This data describes a binding interaction between two proteins.

Sequence of chain A:
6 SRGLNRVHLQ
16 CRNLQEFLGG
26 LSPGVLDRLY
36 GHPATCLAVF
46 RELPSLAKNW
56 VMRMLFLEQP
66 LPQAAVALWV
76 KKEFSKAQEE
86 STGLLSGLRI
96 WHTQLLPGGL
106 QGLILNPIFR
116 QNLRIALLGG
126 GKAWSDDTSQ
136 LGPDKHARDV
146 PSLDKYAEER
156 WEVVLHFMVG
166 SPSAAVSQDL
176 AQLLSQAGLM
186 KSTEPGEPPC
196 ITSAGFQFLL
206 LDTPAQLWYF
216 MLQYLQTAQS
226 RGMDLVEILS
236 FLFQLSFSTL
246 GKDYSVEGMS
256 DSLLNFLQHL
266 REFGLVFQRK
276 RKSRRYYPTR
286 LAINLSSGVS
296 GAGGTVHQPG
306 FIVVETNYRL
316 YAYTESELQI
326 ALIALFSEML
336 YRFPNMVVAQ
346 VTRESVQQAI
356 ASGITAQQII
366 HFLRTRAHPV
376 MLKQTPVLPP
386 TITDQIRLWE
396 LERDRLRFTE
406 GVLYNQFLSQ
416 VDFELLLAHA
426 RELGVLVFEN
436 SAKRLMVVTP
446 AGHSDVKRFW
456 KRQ

Sequence of chain B:
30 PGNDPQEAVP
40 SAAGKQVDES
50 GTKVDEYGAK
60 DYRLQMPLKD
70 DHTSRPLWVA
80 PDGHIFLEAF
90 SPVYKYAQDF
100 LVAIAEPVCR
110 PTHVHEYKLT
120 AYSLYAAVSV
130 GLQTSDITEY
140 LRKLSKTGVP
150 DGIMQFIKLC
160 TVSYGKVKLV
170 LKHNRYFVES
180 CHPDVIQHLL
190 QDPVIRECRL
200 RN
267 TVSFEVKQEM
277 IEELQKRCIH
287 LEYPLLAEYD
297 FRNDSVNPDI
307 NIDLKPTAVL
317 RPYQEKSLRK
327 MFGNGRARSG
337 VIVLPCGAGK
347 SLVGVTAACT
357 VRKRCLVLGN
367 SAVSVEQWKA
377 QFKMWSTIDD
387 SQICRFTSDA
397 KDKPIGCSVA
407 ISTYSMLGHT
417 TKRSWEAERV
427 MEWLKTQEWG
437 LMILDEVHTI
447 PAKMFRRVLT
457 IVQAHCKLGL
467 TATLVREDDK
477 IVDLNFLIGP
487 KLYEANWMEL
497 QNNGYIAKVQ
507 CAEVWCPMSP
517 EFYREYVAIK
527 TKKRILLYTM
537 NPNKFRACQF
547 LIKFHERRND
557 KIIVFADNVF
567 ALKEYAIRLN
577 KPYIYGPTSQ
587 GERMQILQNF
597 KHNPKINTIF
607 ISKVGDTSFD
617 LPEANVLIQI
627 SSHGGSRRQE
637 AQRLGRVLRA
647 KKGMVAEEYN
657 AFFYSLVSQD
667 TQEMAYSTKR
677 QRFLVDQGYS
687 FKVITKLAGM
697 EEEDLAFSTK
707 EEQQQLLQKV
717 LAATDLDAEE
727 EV

Residue-level contacts at the interface:
Residue E115 in chain B is in contact with residue E310 in chain A (closest heavy-atom distance 3.6 Å).
Residue R62 in chain B is in contact with residue N340 in chain A (closest heavy-atom distance 3.0 Å).
Residue K59 in chain B is in contact with residue N340 in chain A (closest heavy-atom distance 3.4 Å).
Residue H114 in chain B is in contact with residue V308 in chain A (closest heavy-atom distance 3.6 Å).
Residue F89 in chain B interacts with residue V308 in chain A (closest heavy-atom distance 4.1 Å).
Residue V78 in chain B contacts residue P339 in chain A (closest heavy-atom distance 3.8 Å).
Residue A79 in chain B contacts residue P339 in chain A (closest heavy-atom distance 3.8 Å).
Residue F687 in chain B interacts with residue T386 in chain A (closest heavy-atom distance 2.8 Å).
Residue E115 in chain B is in contact with residue L315 in chain A (closest heavy-atom distance 4.5 Å).
Residue W77 in chain B contacts residue Y318 in chain A (closest heavy-atom distance 3.4 Å).
Residue H114 in chain B is in contact with residue Q379 in chain A (closest heavy-atom distance 3.3 Å).
Residue P80 in chain B contacts residue P339 in chain A (closest heavy-atom distance 4.4 Å).
Residue D70 in chain B interacts with residue H302 in chain A (closest heavy-atom distance 4.5 Å).
Residue S49 in chain B interacts with residue Y336 in chain A (closest heavy-atom distance 3.2 Å).
Residue S49 in chain B is in contact with residue R337 in chain A (closest heavy-atom distance 4.0 Å).
Residue H114 in chain B interacts with residue V309 in chain A (closest heavy-atom distance 4.0 Å).
Residue P66 in chain B interacts with residue H302 in chain A (closest heavy-atom distance 3.1 Å).
Residue E48 in chain B is in contact with residue R337 in chain A (closest heavy-atom distance 2.9 Å).
Residue A79 in chain B contacts residue F338 in chain A (closest heavy-atom distance 4.0 Å).
Residue V689 in chain B contacts residue L393 in chain A (closest heavy-atom distance 4.0 Å).
Residue F85 in chain B interacts with residue P339 in chain A (closest heavy-atom distance 3.9 Å).
Residue L67 in chain B contacts residue H302 in chain A (closest heavy-atom distance 3.8 Å).
Residue H114 in chain B contacts residue I307 in chain A (closest heavy-atom distance 4.2 Å).
Residue H83 in chain B is in contact with residue P339 in chain A (closest heavy-atom distance 3.9 Å).
Residue V689 in chain B contacts residue D389 in chain A (closest heavy-atom distance 2.9 Å).
Residue Q677 in chain B contacts residue N312 in chain A (closest heavy-atom distance 2.6 Å).
Residue P80 in chain B contacts residue F338 in chain A (closest heavy-atom distance 3.5 Å).
Residue K44 in chain B contacts residue Q353 in chain A (closest heavy-atom distance 3.5 Å).
Residue W77 in chain B contacts residue T319 in chain A (closest heavy-atom distance 3.5 Å).
Residue V681 in chain B interacts with residue T311 in chain A (closest heavy-atom distance 3.9 Å).
Residue E115 in chain B is in contact with residue Y313 in chain A (closest heavy-atom distance 4.0 Å).
Residue Y116 in chain B contacts residue Y318 in chain A (closest heavy-atom distance 2.9 Å).
Residue F89 in chain B contacts residue F306 in chain A (closest heavy-atom distance 3.5 Å).
Residue K44 in chain B is in contact with residue L335 in chain A (closest heavy-atom distance 3.3 Å).
Residue D47 in chain B interacts with residue Y336 in chain A (closest heavy-atom distance 3.3 Å).
Residue D682 in chain B is in contact with residue E310 in chain A (closest heavy-atom distance 4.5 Å).
Residue W77 in chain B is in contact with residue P339 in chain A (closest heavy-atom distance 4.3 Å).
Residue H114 in chain B contacts residue F306 in chain A (closest heavy-atom distance 3.5 Å).
Residue E115 in chain B interacts with residue V308 in chain A (closest heavy-atom distance 3.7 Å).
Residue V113 in chain B contacts residue E310 in chain A (closest heavy-atom distance 3.3 Å).
Residue F85 in chain B is in contact with residue V342 in chain A (closest heavy-atom distance 3.7 Å).
Residue W77 in chain B interacts with residue N340 in chain A (closest heavy-atom distance 3.3 Å).
Residue L63 in chain B interacts with residue P304 in chain A (closest heavy-atom distance 4.1 Å).
Residue W511 in chain B is in contact with residue L393 in chain A (closest heavy-atom distance 4.5 Å).
Residue V46 in chain B interacts with residue L335 in chain A (closest heavy-atom distance 3.7 Å).
Residue E48 in chain B interacts with residue F338 in chain A (closest heavy-atom distance 3.2 Å).
Residue H83 in chain B is in contact with residue F338 in chain A (closest heavy-atom distance 4.1 Å).
Residue V681 in chain B is in contact with residue E310 in chain A (closest heavy-atom distance 3.3 Å).
Residue H114 in chain B contacts residue E310 in chain A (closest heavy-atom distance 2.5 Å).
Residue F85 in chain B interacts with residue R337 in chain A (closest heavy-atom distance 3.3 Å).
Residue D81 in chain B interacts with residue F338 in chain A (closest heavy-atom distance 3.8 Å).
Residue K688 in chain B is in contact with residue T386 in chain A (closest heavy-atom distance 3.7 Å).
Residue E48 in chain B contacts residue Y336 in chain A (closest heavy-atom distance 3.8 Å).
Residue F89 in chain B interacts with residue I307 in chain A (closest heavy-atom distance 4.4 Å).
Residue Y116 in chain B interacts with residue L315 in chain A (closest heavy-atom distance 3.6 Å).
Residue V46 in chain B interacts with residue Y336 in chain A (closest heavy-atom distance 3.4 Å).
Residue H112 in chain B interacts with residue E310 in chain A (closest heavy-atom distance 4.3 Å).
Residue L67 in chain B is in contact with residue V301 in chain A (closest heavy-atom distance 3.8 Å).
Residue T691 in chain B contacts residue L393 in chain A (closest heavy-atom distance 3.5 Å).
Residue L63 in chain B is in contact with residue E320 in chain A (closest heavy-atom distance 4.0 Å).